Contacts between the two chains:
Residue S294 in protein 1 is in contact with residue E88 in protein 2 (closest heavy-atom distance 3.9 Å).
Residue I286 in protein 1 interacts with residue T31 in protein 2 (closest heavy-atom distance 3.6 Å).
Residue L273 in protein 1 interacts with residue I38 in protein 2 (closest heavy-atom distance 3.6 Å).
Residue L287 in protein 1 interacts with residue V41 in protein 2 (closest heavy-atom distance 3.9 Å).
Residue I286 in protein 1 is in contact with residue L29 in protein 2 (closest heavy-atom distance 3.6 Å).
Residue L287 in protein 1 contacts residue F92 in protein 2 (closest heavy-atom distance 4.7 Å).
Residue L610 in protein 1 is in contact with residue Y48 in protein 2 (closest heavy-atom distance 3.7 Å).
Residue S292 in protein 1 interacts with residue R28 in protein 2 (closest heavy-atom distance 3.4 Å).
Residue L291 in protein 1 is in contact with residue S26 in protein 2 (closest heavy-atom distance 3.1 Å).
Residue E289 in protein 1 contacts residue R28 in protein 2 (closest heavy-atom distance 2.7 Å).
Residue L287 in protein 1 contacts residue R28 in protein 2 (closest heavy-atom distance 3.5 Å).
Residue G290 in protein 1 interacts with residue S26 in protein 2 (closest heavy-atom distance 2.8 Å).
Residue V288 in protein 1 is in contact with residue L27 in protein 2 (closest heavy-atom distance 3.5 Å).
Residue A293 in protein 1 interacts with residue E88 in protein 2 (closest heavy-atom distance 3.2 Å).
Residue C611 in protein 1 is in contact with residue E88 in protein 2 (closest heavy-atom distance 4.7 Å).
Residue L291 in protein 1 contacts residue R28 in protein 2 (closest heavy-atom distance 3.1 Å).
Residue L287 in protein 1 is in contact with residue R32 in protein 2 (closest heavy-atom distance 3.9 Å).
Residue E609 in protein 1 contacts residue Y48 in protein 2 (closest heavy-atom distance 3.0 Å).
Residue S294 in protein 1 contacts residue Y48 in protein 2 (closest heavy-atom distance 3.3 Å).
Residue N270 in protein 1 interacts with residue I38 in protein 2 (closest heavy-atom distance 3.9 Å).
Residue G290 in protein 1 interacts with residue R28 in protein 2 (closest heavy-atom distance 2.7 Å).
Residue D600 in protein 1 is in contact with residue T99 in protein 2 (closest heavy-atom distance 2.6 Å).
Residue C611 in protein 1 is in contact with residue Y48 in protein 2 (closest heavy-atom distance 3.2 Å).
Residue S292 in protein 1 contacts residue S26 in protein 2 (closest heavy-atom distance 4.0 Å).
Residue I286 in protein 1 is in contact with residue R30 in protein 2 (closest heavy-atom distance 3.2 Å).
Residue S603 in protein 1 contacts residue K102 in protein 2 (closest heavy-atom distance 3.5 Å).
Residue E289 in protein 1 interacts with residue L27 in protein 2 (closest heavy-atom distance 3.5 Å).
Residue L154 in protein 1 contacts residue L27 in protein 2 (closest heavy-atom distance 3.6 Å).
Residue G150 in protein 1 is in contact with residue L27 in protein 2 (closest heavy-atom distance 4.0 Å).
Residue D600 in protein 1 contacts residue K102 in protein 2 (closest heavy-atom distance 4.2 Å).
Residue G290 in protein 1 contacts residue L27 in protein 2 (closest heavy-atom distance 4.7 Å).
Residue E274 in protein 1 interacts with residue I38 in protein 2 (closest heavy-atom distance 4.1 Å).
Residue E289 in protein 1 contacts residue L29 in protein 2 (closest heavy-atom distance 4.4 Å).
Residue L287 in protein 1 interacts with residue L29 in protein 2 (closest heavy-atom distance 3.6 Å).
Residue Y285 in protein 1 is in contact with residue W34 in protein 2 (closest heavy-atom distance 4.5 Å).
Residue I286 in protein 1 interacts with residue R32 in protein 2 (closest heavy-atom distance 4.1 Å).
Residue E289 in protein 1 is in contact with residue S26 in protein 2 (closest heavy-atom distance 3.3 Å).
Residue Y285 in protein 1 interacts with residue R30 in protein 2 (closest heavy-atom distance 4.4 Å).
Residue E289 in protein 1 interacts with residue R30 in protein 2 (closest heavy-atom distance 4.2 Å).
Residue H321 in protein 1 interacts with residue N43 in protein 2 (closest heavy-atom distance 3.3 Å).
Residue E609 in protein 1 is in contact with residue M49 in protein 2 (closest heavy-atom distance 4.2 Å).
Residue E274 in protein 1 is in contact with residue Q39 in protein 2 (closest heavy-atom distance 4.8 Å).
Residue C611 in protein 1 interacts with residue L86 in protein 2 (closest heavy-atom distance 3.6 Å).
Residue L610 in protein 1 contacts residue L86 in protein 2 (closest heavy-atom distance 3.2 Å).
Residue N573 in protein 1 interacts with residue P95 in protein 2 (closest heavy-atom distance 4.2 Å).
Residue H144 in protein 1 interacts with residue R32 in protein 2 (closest heavy-atom distance 4.2 Å).
Residue L287 in protein 1 is in contact with residue R30 in protein 2 (closest heavy-atom distance 2.8 Å).
Residue L143 in protein 1 contacts residue L29 in protein 2 (closest heavy-atom distance 3.4 Å).
Residue L154 in protein 1 interacts with residue L29 in protein 2 (closest heavy-atom distance 4.1 Å).
Residue D325 in protein 1 contacts residue S42 in protein 2 (closest heavy-atom distance 4.5 Å).
Residue E121 in protein 1 is in contact with residue L29 in protein 2 (closest heavy-atom distance 4.3 Å).
Residue Q574 in protein 1 interacts with residue N43 in protein 2 (closest heavy-atom distance 2.7 Å).
Residue V288 in protein 1 interacts with residue R28 in protein 2 (closest heavy-atom distance 3.6 Å).
Residue Y285 in protein 1 is in contact with residue R32 in protein 2 (closest heavy-atom distance 2.5 Å).
Residue V288 in protein 1 contacts residue L29 in protein 2 (closest heavy-atom distance 3.4 Å).
Residue L287 in protein 1 interacts with residue L75 in protein 2 (closest heavy-atom distance 4.3 Å).
Residue P612 in protein 1 is in contact with residue L86 in protein 2 (closest heavy-atom distance 3.9 Å).
Residue Y285 in protein 1 is in contact with residue T31 in protein 2 (closest heavy-atom distance 3.4 Å).
Residue D325 in protein 1 interacts with residue N43 in protein 2 (closest heavy-atom distance 4.6 Å).
Residue L124 in protein 1 contacts residue L29 in protein 2 (closest heavy-atom distance 4.2 Å).

Sequence of protein 1:
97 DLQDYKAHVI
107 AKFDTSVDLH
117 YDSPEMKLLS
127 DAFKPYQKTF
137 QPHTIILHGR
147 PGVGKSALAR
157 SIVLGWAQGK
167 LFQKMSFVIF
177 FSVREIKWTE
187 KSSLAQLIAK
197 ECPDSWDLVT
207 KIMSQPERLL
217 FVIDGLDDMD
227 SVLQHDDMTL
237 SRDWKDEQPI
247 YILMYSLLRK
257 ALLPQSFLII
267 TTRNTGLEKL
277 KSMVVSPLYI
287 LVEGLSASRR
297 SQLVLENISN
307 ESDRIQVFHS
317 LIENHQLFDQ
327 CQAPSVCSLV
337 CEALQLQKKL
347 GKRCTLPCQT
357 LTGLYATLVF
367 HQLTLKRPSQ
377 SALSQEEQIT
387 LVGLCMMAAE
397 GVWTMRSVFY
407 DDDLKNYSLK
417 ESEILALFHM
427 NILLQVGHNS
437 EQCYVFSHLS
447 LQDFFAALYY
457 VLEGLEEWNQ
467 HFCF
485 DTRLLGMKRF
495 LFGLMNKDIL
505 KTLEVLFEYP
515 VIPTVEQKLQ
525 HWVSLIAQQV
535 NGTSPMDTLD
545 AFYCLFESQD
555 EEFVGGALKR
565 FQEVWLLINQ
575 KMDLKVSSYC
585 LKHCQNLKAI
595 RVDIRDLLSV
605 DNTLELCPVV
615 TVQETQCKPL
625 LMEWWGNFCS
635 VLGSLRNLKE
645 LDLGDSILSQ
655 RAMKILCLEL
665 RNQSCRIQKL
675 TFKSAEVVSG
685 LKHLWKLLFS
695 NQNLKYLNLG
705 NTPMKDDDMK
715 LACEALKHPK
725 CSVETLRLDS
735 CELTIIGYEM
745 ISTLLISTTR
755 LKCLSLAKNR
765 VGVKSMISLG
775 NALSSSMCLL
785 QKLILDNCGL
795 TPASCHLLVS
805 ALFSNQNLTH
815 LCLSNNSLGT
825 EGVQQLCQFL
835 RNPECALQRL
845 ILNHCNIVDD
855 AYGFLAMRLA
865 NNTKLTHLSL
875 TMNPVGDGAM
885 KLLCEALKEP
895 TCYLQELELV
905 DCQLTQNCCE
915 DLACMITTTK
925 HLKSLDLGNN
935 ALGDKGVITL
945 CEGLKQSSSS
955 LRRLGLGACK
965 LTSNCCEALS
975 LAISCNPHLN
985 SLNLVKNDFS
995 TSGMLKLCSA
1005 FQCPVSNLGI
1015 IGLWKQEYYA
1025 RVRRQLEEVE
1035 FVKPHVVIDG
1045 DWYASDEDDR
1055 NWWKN

Sequence of protein 2:
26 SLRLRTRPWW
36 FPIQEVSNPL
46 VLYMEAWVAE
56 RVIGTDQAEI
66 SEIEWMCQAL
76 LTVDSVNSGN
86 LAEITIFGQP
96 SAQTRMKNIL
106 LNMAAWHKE

The following describes two proteins that form a bound complex.